Sequence of chain A:
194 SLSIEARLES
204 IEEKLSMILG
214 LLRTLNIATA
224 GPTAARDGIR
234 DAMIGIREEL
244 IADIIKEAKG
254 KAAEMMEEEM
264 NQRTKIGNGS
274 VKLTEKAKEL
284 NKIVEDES

Interface contacts:
Residue L212 in chain A interacts with residue I211 in chain B (closest heavy-atom distance 3.5 Å).
Residue I220 in chain A is in contact with residue L218 in chain B (closest heavy-atom distance 3.6 Å).
Residue L201 in chain A interacts with residue I197 in chain B (closest heavy-atom distance 5.0 Å).
Residue E198 in chain A is in contact with residue R200 in chain B (closest heavy-atom distance 3.1 Å).
Residue D234 in chain A interacts with residue R229 in chain B (closest heavy-atom distance 4.9 Å).
Residue L208 in chain A interacts with residue K207 in chain B (closest heavy-atom distance 3.5 Å).
Residue L201 in chain A contacts residue I204 in chain B (closest heavy-atom distance 4.0 Å).
Residue E205 in chain A contacts residue S203 in chain B (closest heavy-atom distance 4.6 Å).
Residue E205 in chain A is in contact with residue I204 in chain B (closest heavy-atom distance 3.5 Å).
Residue D234 in chain A contacts residue T226 in chain B (closest heavy-atom distance 4.0 Å).
Residue L208 in chain A contacts residue L208 in chain B (closest heavy-atom distance 4.5 Å).
Residue L218 in chain A interacts with residue L218 in chain B (closest heavy-atom distance 4.1 Å).
Residue I232 in chain A is in contact with residue R229 in chain B (closest heavy-atom distance 2.8 Å).
Residue I220 in chain A interacts with residue A221 in chain B (closest heavy-atom distance 4.5 Å).
Residue I232 in chain A interacts with residue P225 in chain B (closest heavy-atom distance 5.0 Å).
Residue L215 in chain A contacts residue L214 in chain B (closest heavy-atom distance 4.4 Å).
Residue E205 in chain A is in contact with residue R200 in chain B (closest heavy-atom distance 4.0 Å).
Residue R233 in chain A interacts with residue R229 in chain B (closest heavy-atom distance 5.0 Å).
Residue I237 in chain A interacts with residue L218 in chain B (closest heavy-atom distance 3.8 Å).
Residue L215 in chain A contacts residue I211 in chain B (closest heavy-atom distance 3.4 Å).
Residue L212 in chain A is in contact with residue M210 in chain B (closest heavy-atom distance 3.7 Å).
Residue L208 in chain A is in contact with residue I211 in chain B (closest heavy-atom distance 4.9 Å).
Residue I232 in chain A is in contact with residue T226 in chain B (closest heavy-atom distance 4.2 Å).
Residue A235 in chain A interacts with residue A221 in chain B (closest heavy-atom distance 4.9 Å).
Residue R216 in chain A contacts residue M210 in chain B (closest heavy-atom distance 3.2 Å).
Residue L201 in chain A interacts with residue R200 in chain B (closest heavy-atom distance 3.7 Å).
Residue L215 in chain A interacts with residue L215 in chain B (closest heavy-atom distance 4.8 Å).
Residue I237 in chain A interacts with residue T222 in chain B (closest heavy-atom distance 3.7 Å).
Residue I211 in chain A is in contact with residue I211 in chain B (closest heavy-atom distance 3.8 Å).
Residue I204 in chain A is in contact with residue I204 in chain B (closest heavy-atom distance 4.1 Å).
Residue L212 in chain A interacts with residue K207 in chain B (closest heavy-atom distance 3.6 Å).
Residue L208 in chain A interacts with residue I204 in chain B (closest heavy-atom distance 3.9 Å).

Sequence of chain B:
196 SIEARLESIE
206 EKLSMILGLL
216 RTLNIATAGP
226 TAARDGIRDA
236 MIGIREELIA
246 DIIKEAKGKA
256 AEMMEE

The following describes two proteins that form a bound complex.